These two protein chains interact to form a complex.

Sequence of chain A:
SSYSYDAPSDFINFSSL

Contacts between the two chains:
Residue R5 in chain B interacts with residue D15 in chain A (closest heavy-atom distance 3.3 Å).
Residue S34 in chain B is in contact with residue F19 in chain A (closest heavy-atom distance 3.6 Å).
Residue E54 in chain B contacts residue Y10 in chain A (closest heavy-atom distance 4.7 Å).
Residue D11 in chain B interacts with residue F16 in chain A (closest heavy-atom distance 3.9 Å).
Residue Y76 in chain B interacts with residue P13 in chain A (closest heavy-atom distance 3.9 Å).
Residue S65 in chain B contacts residue A12 in chain A (closest heavy-atom distance 3.9 Å).
Residue W7 in chain B contacts residue I17 in chain A (closest heavy-atom distance 3.5 Å).
Residue E31 in chain B interacts with residue F16 in chain A (closest heavy-atom distance 3.3 Å).
Residue Y78 in chain B is in contact with residue A12 in chain A (closest heavy-atom distance 3.8 Å).
Residue E49 in chain B is in contact with residue Y8 in chain A (closest heavy-atom distance 3.0 Å).
Residue L57 in chain B is in contact with residue Y10 in chain A (closest heavy-atom distance 2.9 Å).
Residue R5 in chain B interacts with residue F16 in chain A (closest heavy-atom distance 2.5 Å).
Residue F79 in chain B contacts residue S14 in chain A (closest heavy-atom distance 4.7 Å).
Residue K45 in chain B contacts residue Y8 in chain A (closest heavy-atom distance 3.5 Å).
Residue S65 in chain B contacts residue D11 in chain A (closest heavy-atom distance 4.9 Å).
Residue H66 in chain B interacts with residue P13 in chain A (closest heavy-atom distance 4.7 Å).
Residue Y78 in chain B is in contact with residue Y8 in chain A (closest heavy-atom distance 2.8 Å).
Residue H66 in chain B contacts residue D11 in chain A (closest heavy-atom distance 3.5 Å).
Residue I88 in chain B interacts with residue F19 in chain A (closest heavy-atom distance 4.8 Å).
Residue F36 in chain B contacts residue F19 in chain A (closest heavy-atom distance 3.9 Å).
Residue E31 in chain B is in contact with residue F19 in chain A (closest heavy-atom distance 4.1 Å).
Residue H80 in chain B is in contact with residue Y8 in chain A (closest heavy-atom distance 3.4 Å).
Residue W7 in chain B interacts with residue P13 in chain A (closest heavy-atom distance 4.0 Å).
Residue Q6 in chain B interacts with residue D15 in chain A (closest heavy-atom distance 4.1 Å).
Residue G77 in chain B interacts with residue P13 in chain A (closest heavy-atom distance 3.2 Å).
Residue H66 in chain B interacts with residue A12 in chain A (closest heavy-atom distance 4.5 Å).
Residue Q6 in chain B is in contact with residue F16 in chain A (closest heavy-atom distance 4.3 Å).
Residue S65 in chain B is in contact with residue P13 in chain A (closest heavy-atom distance 3.6 Å).
Residue H80 in chain B interacts with residue S7 in chain A (closest heavy-atom distance 4.0 Å).
Residue V85 in chain B contacts residue Y8 in chain A (closest heavy-atom distance 3.6 Å).
Residue L48 in chain B is in contact with residue Y8 in chain A (closest heavy-atom distance 4.7 Å).
Residue Y76 in chain B interacts with residue I17 in chain A (closest heavy-atom distance 3.7 Å).
Residue Y78 in chain B contacts residue Y10 in chain A (closest heavy-atom distance 3.0 Å).
Residue E31 in chain B interacts with residue I17 in chain A (closest heavy-atom distance 4.7 Å).
Residue R5 in chain B interacts with residue S14 in chain A (closest heavy-atom distance 4.4 Å).
Residue V85 in chain B is in contact with residue Y10 in chain A (closest heavy-atom distance 4.4 Å).
Residue Y78 in chain B interacts with residue S14 in chain A (closest heavy-atom distance 3.3 Å).
Residue L38 in chain B is in contact with residue F19 in chain A (closest heavy-atom distance 3.7 Å).
Residue Y78 in chain B is in contact with residue S9 in chain A (closest heavy-atom distance 3.4 Å).
Residue E62 in chain B is in contact with residue A12 in chain A (closest heavy-atom distance 4.4 Å).
Residue Q6 in chain B interacts with residue S14 in chain A (closest heavy-atom distance 3.6 Å).
Residue E62 in chain B contacts residue Y10 in chain A (closest heavy-atom distance 3.7 Å).
Residue E54 in chain B interacts with residue S6 in chain A (closest heavy-atom distance 4.9 Å).
Residue W7 in chain B is in contact with residue S14 in chain A (closest heavy-atom distance 3.3 Å).
Residue E62 in chain B contacts residue S9 in chain A (closest heavy-atom distance 4.9 Å).
Residue Y76 in chain B is in contact with residue F19 in chain A (closest heavy-atom distance 3.9 Å).
Residue S34 in chain B is in contact with residue S20 in chain A (closest heavy-atom distance 3.5 Å).
Residue Y78 in chain B contacts residue P13 in chain A (closest heavy-atom distance 3.2 Å).
Residue E62 in chain B interacts with residue D11 in chain A (closest heavy-atom distance 3.0 Å).
Residue R58 in chain B contacts residue Y10 in chain A (closest heavy-atom distance 3.2 Å).
Residue V61 in chain B is in contact with residue Y10 in chain A (closest heavy-atom distance 3.7 Å).
Residue W7 in chain B contacts residue F16 in chain A (closest heavy-atom distance 3.7 Å).
Residue E54 in chain B is in contact with residue Y8 in chain A (closest heavy-atom distance 4.1 Å).
Residue E49 in chain B contacts residue S6 in chain A (closest heavy-atom distance 4.0 Å).
Residue Q33 in chain B contacts residue F16 in chain A (closest heavy-atom distance 3.8 Å).
Residue R58 in chain B contacts residue S9 in chain A (closest heavy-atom distance 4.3 Å).
Residue V61 in chain B is in contact with residue A12 in chain A (closest heavy-atom distance 3.7 Å).
Residue K4 in chain B interacts with residue F16 in chain A (closest heavy-atom distance 3.6 Å).
Residue W7 in chain B interacts with residue D15 in chain A (closest heavy-atom distance 2.9 Å).
Residue W7 in chain B contacts residue F19 in chain A (closest heavy-atom distance 4.5 Å).

Sequence of chain B:
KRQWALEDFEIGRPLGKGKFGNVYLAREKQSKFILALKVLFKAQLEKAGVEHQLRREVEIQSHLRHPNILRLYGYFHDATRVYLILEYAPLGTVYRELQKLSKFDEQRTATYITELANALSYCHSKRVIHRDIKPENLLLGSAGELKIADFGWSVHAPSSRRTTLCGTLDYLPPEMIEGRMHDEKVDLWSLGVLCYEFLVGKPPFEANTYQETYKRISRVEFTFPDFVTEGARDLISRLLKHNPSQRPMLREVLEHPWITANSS